These two protein chains interact to form a complex.

Interface contacts:
Residue N25 in the first protein contacts residue I7 in the second protein (closest heavy-atom distance 4.2 Å).
Residue V82 in the first protein interacts with residue Y5 in the second protein (closest heavy-atom distance 4.0 Å).
Residue V32 in the first protein interacts with residue I7 in the second protein (closest heavy-atom distance 3.9 Å).
Residue G27 in the first protein interacts with residue I7 in the second protein (closest heavy-atom distance 3.2 Å).
Residue F53 in the first protein contacts residue V8 in the second protein (closest heavy-atom distance 4.5 Å).
Residue G49 in the first protein contacts residue P6 in the second protein (closest heavy-atom distance 3.4 Å).
Residue A28 in the first protein is in contact with residue Y5 in the second protein (closest heavy-atom distance 4.6 Å).
Residue G48 in the first protein interacts with residue P6 in the second protein (closest heavy-atom distance 4.2 Å).
Residue N25 in the first protein contacts residue Y5 in the second protein (closest heavy-atom distance 2.7 Å).
Residue M46 in the first protein contacts residue Q9 in the second protein (closest heavy-atom distance 3.8 Å).
Residue I84 in the first protein interacts with residue I7 in the second protein (closest heavy-atom distance 3.5 Å).
Residue G27 in the first protein contacts residue Y5 in the second protein (closest heavy-atom distance 4.6 Å).
Residue V82 in the first protein is in contact with residue Q3 in the second protein (closest heavy-atom distance 4.6 Å).
Residue F53 in the first protein contacts residue Q9 in the second protein (closest heavy-atom distance 4.2 Å).
Residue M46 in the first protein contacts residue V8 in the second protein (closest heavy-atom distance 5.0 Å).
Residue I47 in the first protein is in contact with residue Q9 in the second protein (closest heavy-atom distance 4.9 Å).
Residue A28 in the first protein interacts with residue I7 in the second protein (closest heavy-atom distance 3.5 Å).
Residue D29 in the first protein contacts residue Q9 in the second protein (closest heavy-atom distance 4.4 Å).
Residue R8 in the first protein is in contact with residue Q3 in the second protein (closest heavy-atom distance 2.9 Å).
Residue I47 in the first protein interacts with residue I7 in the second protein (closest heavy-atom distance 4.2 Å).
Residue D29 in the first protein is in contact with residue I7 in the second protein (closest heavy-atom distance 3.3 Å).
Residue G49 in the first protein contacts residue I7 in the second protein (closest heavy-atom distance 4.6 Å).
Residue A28 in the first protein is in contact with residue P6 in the second protein (closest heavy-atom distance 4.8 Å).
Residue K45 in the first protein contacts residue Q9 in the second protein (closest heavy-atom distance 4.5 Å).
Residue I50 in the first protein interacts with residue P6 in the second protein (closest heavy-atom distance 4.1 Å).
Residue L23 in the first protein interacts with residue Y5 in the second protein (closest heavy-atom distance 4.1 Å).
Residue D30 in the first protein is in contact with residue I7 in the second protein (closest heavy-atom distance 5.0 Å).
Residue G48 in the first protein contacts residue V8 in the second protein (closest heavy-atom distance 2.6 Å).
Residue I84 in the first protein interacts with residue Y5 in the second protein (closest heavy-atom distance 3.9 Å).
Residue D30 in the first protein is in contact with residue Q9 in the second protein (closest heavy-atom distance 4.4 Å).
Residue G49 in the first protein interacts with residue V8 in the second protein (closest heavy-atom distance 4.8 Å).
Residue G48 in the first protein interacts with residue I7 in the second protein (closest heavy-atom distance 3.5 Å).
Residue D29 in the first protein contacts residue V8 in the second protein (closest heavy-atom distance 3.9 Å).
Residue G27 in the first protein interacts with residue P6 in the second protein (closest heavy-atom distance 3.5 Å).
Residue I47 in the first protein interacts with residue V8 in the second protein (closest heavy-atom distance 3.9 Å).
Residue N25 in the first protein contacts residue P6 in the second protein (closest heavy-atom distance 4.6 Å).
Residue I50 in the first protein interacts with residue N4 in the second protein (closest heavy-atom distance 4.3 Å).
Residue P81 in the first protein interacts with residue Y5 in the second protein (closest heavy-atom distance 3.8 Å).

Sequence of the second protein:
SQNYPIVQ

Sequence of the first protein:
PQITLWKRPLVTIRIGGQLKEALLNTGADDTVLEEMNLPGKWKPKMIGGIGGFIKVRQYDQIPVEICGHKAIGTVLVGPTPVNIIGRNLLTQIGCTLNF